Sequence of the second protein:
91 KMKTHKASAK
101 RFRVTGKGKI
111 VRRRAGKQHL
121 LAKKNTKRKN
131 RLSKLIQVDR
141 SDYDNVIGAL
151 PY

The following describes two proteins that form a bound complex.

Sequence of the first protein:
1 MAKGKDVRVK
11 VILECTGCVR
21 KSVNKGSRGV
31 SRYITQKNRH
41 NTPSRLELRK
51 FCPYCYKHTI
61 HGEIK

Interface contacts:
Residue T35 in the first protein interacts with residue K123 in the second protein (closest heavy-atom distance 4.7 Å).
Residue I34 in the first protein contacts residue K124 in the second protein (closest heavy-atom distance 4.5 Å).
Residue I12 in the first protein is in contact with residue K123 in the second protein (closest heavy-atom distance 4.8 Å).
Residue K37 in the first protein contacts residue K123 in the second protein (closest heavy-atom distance 4.7 Å).
Residue T35 in the first protein is in contact with residue K124 in the second protein (closest heavy-atom distance 3.2 Å).
Residue Y33 in the first protein is in contact with residue K129 in the second protein (closest heavy-atom distance 2.8 Å).
Residue K10 in the first protein is in contact with residue K123 in the second protein (closest heavy-atom distance 3.4 Å).